The following describes two proteins that form a bound complex.

Interface contacts:
Residue A49 in the second protein contacts residue L49 in the first protein (closest heavy-atom distance 4.0 Å).
Residue D17 in the second protein contacts residue V18 in the first protein (closest heavy-atom distance 3.7 Å).
Residue I11 in the second protein interacts with residue V11 in the first protein (closest heavy-atom distance 3.8 Å).
Residue H52 in the second protein interacts with residue E50 in the first protein (closest heavy-atom distance 2.9 Å).
Residue V38 in the second protein contacts residue L39 in the first protein (closest heavy-atom distance 3.7 Å).
Residue L28 in the second protein contacts residue M25 in the first protein (closest heavy-atom distance 3.7 Å).
Residue F25 in the second protein interacts with residue M25 in the first protein (closest heavy-atom distance 3.5 Å).
Residue I39 in the second protein interacts with residue R35 in the first protein (closest heavy-atom distance 4.0 Å).
Residue L60 in the second protein contacts residue S60 in the first protein (closest heavy-atom distance 3.4 Å).
Residue Q35 in the second protein is in contact with residue R35 in the first protein (closest heavy-atom distance 2.9 Å).
Residue N45 in the second protein is in contact with residue E50 in the first protein (closest heavy-atom distance 3.6 Å).
Residue I32 in the second protein is in contact with residue R35 in the first protein (closest heavy-atom distance 3.8 Å).
Residue I24 in the second protein is in contact with residue V29 in the first protein (closest heavy-atom distance 3.6 Å).
Residue I32 in the second protein contacts residue I32 in the first protein (closest heavy-atom distance 3.4 Å).
Residue N45 in the second protein is in contact with residue R43 in the first protein (closest heavy-atom distance 4.1 Å).
Residue Q55 in the second protein is in contact with residue K57 in the first protein (closest heavy-atom distance 2.8 Å).
Residue A49 in the second protein interacts with residue S53 in the first protein (closest heavy-atom distance 3.5 Å).
Residue I21 in the second protein is in contact with residue V21 in the first protein (closest heavy-atom distance 3.6 Å).
Residue L14 in the second protein interacts with residue Q15 in the first protein (closest heavy-atom distance 3.9 Å).
Residue V38 in the second protein interacts with residue R43 in the first protein (closest heavy-atom distance 3.9 Å).
Residue Q35 in the second protein contacts residue L39 in the first protein (closest heavy-atom distance 3.7 Å).
Residue L28 in the second protein contacts residue I32 in the first protein (closest heavy-atom distance 3.6 Å).
Residue H52 in the second protein contacts residue E54 in the first protein (closest heavy-atom distance 3.4 Å).
Residue M31 in the second protein contacts residue V29 in the first protein (closest heavy-atom distance 3.8 Å).
Residue L28 in the second protein interacts with residue N28 in the first protein (closest heavy-atom distance 3.8 Å).
Residue I21 in the second protein contacts residue V18 in the first protein (closest heavy-atom distance 3.5 Å).
Residue I42 in the second protein interacts with residue L42 in the first protein (closest heavy-atom distance 3.8 Å).
Residue H52 in the second protein contacts residue K57 in the first protein (closest heavy-atom distance 4.0 Å).
Residue M31 in the second protein is in contact with residue I32 in the first protein (closest heavy-atom distance 3.7 Å).
Residue S10 in the second protein is in contact with residue Q15 in the first protein (closest heavy-atom distance 3.5 Å).
Residue Q59 in the second protein interacts with residue Q61 in the first protein (closest heavy-atom distance 3.7 Å).
Residue L60 in the second protein is in contact with residue V63 in the first protein (closest heavy-atom distance 3.9 Å).
Residue S41 in the second protein is in contact with residue R43 in the first protein (closest heavy-atom distance 4.1 Å).
Residue L14 in the second protein interacts with residue V18 in the first protein (closest heavy-atom distance 3.6 Å).
Residue I42 in the second protein is in contact with residue L39 in the first protein (closest heavy-atom distance 3.6 Å).
Residue I39 in the second protein is in contact with residue L39 in the first protein (closest heavy-atom distance 3.9 Å).
Residue I42 in the second protein is in contact with residue T46 in the first protein (closest heavy-atom distance 4.0 Å).
Residue S10 in the second protein contacts residue V11 in the first protein (closest heavy-atom distance 3.6 Å).
Residue M31 in the second protein interacts with residue L33 in the first protein (closest heavy-atom distance 3.7 Å).
Residue L14 in the second protein contacts residue L14 in the first protein (closest heavy-atom distance 3.4 Å).
Residue A56 in the second protein is in contact with residue S60 in the first protein (closest heavy-atom distance 3.6 Å).
Residue R7 in the second protein is in contact with residue V11 in the first protein (closest heavy-atom distance 3.8 Å).
Residue A56 in the second protein contacts residue K57 in the first protein (closest heavy-atom distance 3.9 Å).
Residue Q59 in the second protein is in contact with residue S60 in the first protein (closest heavy-atom distance 3.8 Å).
Residue S48 in the second protein interacts with residue E50 in the first protein (closest heavy-atom distance 2.9 Å).
Residue D27 in the second protein interacts with residue V29 in the first protein (closest heavy-atom distance 3.8 Å).
Residue Q35 in the second protein interacts with residue G36 in the first protein (closest heavy-atom distance 3.4 Å).
Residue I24 in the second protein is in contact with residue M25 in the first protein (closest heavy-atom distance 3.6 Å).
Residue V38 in the second protein interacts with residue D40 in the first protein (closest heavy-atom distance 3.9 Å).
Residue V46 in the second protein interacts with residue T46 in the first protein (closest heavy-atom distance 3.9 Å).
Residue N45 in the second protein is in contact with residue T46 in the first protein (closest heavy-atom distance 3.1 Å).
Residue N45 in the second protein contacts residue E47 in the first protein (closest heavy-atom distance 3.7 Å).
Residue I21 in the second protein contacts residue K22 in the first protein (closest heavy-atom distance 4.0 Å).
Residue L60 in the second protein is in contact with residue F56 in the first protein (closest heavy-atom distance 4.0 Å).
Residue A63 in the second protein interacts with residue V63 in the first protein (closest heavy-atom distance 4.0 Å).
Residue Q35 in the second protein contacts residue I32 in the first protein (closest heavy-atom distance 3.0 Å).
Residue H52 in the second protein contacts residue S53 in the first protein (closest heavy-atom distance 3.0 Å).
Residue I42 in the second protein contacts residue R43 in the first protein (closest heavy-atom distance 3.7 Å).
Residue I24 in the second protein is in contact with residue T26 in the first protein (closest heavy-atom distance 3.9 Å).
Residue A56 in the second protein contacts residue F56 in the first protein (closest heavy-atom distance 3.4 Å).

Sequence of the second protein:
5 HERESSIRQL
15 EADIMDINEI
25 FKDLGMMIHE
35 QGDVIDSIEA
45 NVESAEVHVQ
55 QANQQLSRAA

Sequence of the first protein:
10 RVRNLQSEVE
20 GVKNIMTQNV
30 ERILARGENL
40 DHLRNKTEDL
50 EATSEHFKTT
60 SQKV